This data describes a binding interaction between two proteins.

Residue-level contacts at the interface:
Residue Q96 in the first protein is in contact with residue T115 in the second protein (closest heavy-atom distance 4.2 Å).
Residue D105 in the first protein interacts with residue S81 in the second protein (closest heavy-atom distance 2.9 Å).
Residue L15 in the first protein is in contact with residue T19 in the second protein (closest heavy-atom distance 3.4 Å).
Residue V108 in the first protein interacts with residue R111 in the second protein (closest heavy-atom distance 3.6 Å).
Residue N146 in the first protein contacts residue A114 in the second protein (closest heavy-atom distance 3.3 Å).
Residue N92 in the first protein contacts residue S113 in the second protein (closest heavy-atom distance 3.3 Å).
Residue R11 in the first protein is in contact with residue I12 in the second protein (closest heavy-atom distance 3.5 Å).
Residue V103 in the first protein contacts residue S81 in the second protein (closest heavy-atom distance 4.0 Å).
Residue R11 in the first protein interacts with residue D13 in the second protein (closest heavy-atom distance 2.8 Å).
Residue F125 in the first protein is in contact with residue F77 in the second protein (closest heavy-atom distance 3.8 Å).
Residue D105 in the first protein is in contact with residue L121 in the second protein (closest heavy-atom distance 3.5 Å).
Residue L107 in the first protein contacts residue L121 in the second protein (closest heavy-atom distance 3.4 Å).
Residue N92 in the first protein is in contact with residue N112 in the second protein (closest heavy-atom distance 3.3 Å).
Residue D129 in the first protein is in contact with residue R21 in the second protein (closest heavy-atom distance 3.1 Å).
Residue S127 in the first protein contacts residue E160 in the second protein (closest heavy-atom distance 2.6 Å).
Residue S127 in the first protein contacts residue E25 in the second protein (closest heavy-atom distance 3.8 Å).
Residue V128 in the first protein contacts residue R21 in the second protein (closest heavy-atom distance 2.8 Å).
Residue K74 in the first protein contacts residue R21 in the second protein (closest heavy-atom distance 3.5 Å).
Residue T124 in the first protein interacts with residue K79 in the second protein (closest heavy-atom distance 3.8 Å).
Residue R11 in the first protein contacts residue E16 in the second protein (closest heavy-atom distance 2.9 Å).
Residue S110 in the first protein contacts residue S110 in the second protein (closest heavy-atom distance 3.3 Å).
Residue D129 in the first protein is in contact with residue K23 in the second protein (closest heavy-atom distance 2.8 Å).
Residue T106 in the first protein interacts with residue T117 in the second protein (closest heavy-atom distance 4.0 Å).
Residue T124 in the first protein interacts with residue L121 in the second protein (closest heavy-atom distance 3.7 Å).
Residue F126 in the first protein interacts with residue K79 in the second protein (closest heavy-atom distance 3.6 Å).
Residue D129 in the first protein contacts residue E25 in the second protein (closest heavy-atom distance 4.1 Å).
Residue N146 in the first protein contacts residue T115 in the second protein (closest heavy-atom distance 4.0 Å).
Residue F125 in the first protein interacts with residue F78 in the second protein (closest heavy-atom distance 3.4 Å).
Residue V103 in the first protein contacts residue V27 in the second protein (closest heavy-atom distance 3.8 Å).
Residue F77 in the first protein contacts residue F77 in the second protein (closest heavy-atom distance 3.6 Å).
Residue V103 in the first protein contacts residue T154 in the second protein (closest heavy-atom distance 3.7 Å).
Residue N112 in the first protein contacts residue N112 in the second protein (closest heavy-atom distance 4.2 Å).
Residue F125 in the first protein contacts residue K79 in the second protein (closest heavy-atom distance 2.8 Å).
Residue L15 in the first protein is in contact with residue I12 in the second protein (closest heavy-atom distance 4.0 Å).
Residue F7 in the first protein contacts residue S9 in the second protein (closest heavy-atom distance 3.7 Å).
Residue T106 in the first protein is in contact with residue L121 in the second protein (closest heavy-atom distance 3.3 Å).
Residue T106 in the first protein contacts residue I120 in the second protein (closest heavy-atom distance 4.0 Å).
Residue Q96 in the first protein is in contact with residue T117 in the second protein (closest heavy-atom distance 3.6 Å).
Residue D105 in the first protein is in contact with residue K156 in the second protein (closest heavy-atom distance 2.8 Å).
Residue T106 in the first protein interacts with residue N119 in the second protein (closest heavy-atom distance 3.6 Å).
Residue R111 in the first protein interacts with residue N112 in the second protein (closest heavy-atom distance 3.2 Å).
Residue L15 in the first protein contacts residue E16 in the second protein (closest heavy-atom distance 3.9 Å).
Residue N73 in the first protein is in contact with residue R21 in the second protein (closest heavy-atom distance 3.8 Å).
Residue I12 in the first protein contacts residue I12 in the second protein (closest heavy-atom distance 4.0 Å).
Residue S110 in the first protein interacts with residue R111 in the second protein (closest heavy-atom distance 3.6 Å).
Residue T75 in the first protein is in contact with residue R21 in the second protein (closest heavy-atom distance 3.0 Å).
Residue S127 in the first protein is in contact with residue K23 in the second protein (closest heavy-atom distance 2.8 Å).
Residue D105 in the first protein interacts with residue K79 in the second protein (closest heavy-atom distance 2.8 Å).
Residue R93 in the first protein contacts residue A114 in the second protein (closest heavy-atom distance 3.9 Å).
Residue F7 in the first protein interacts with residue I12 in the second protein (closest heavy-atom distance 4.0 Å).
Residue V103 in the first protein contacts residue K156 in the second protein (closest heavy-atom distance 3.0 Å).
Residue F125 in the first protein contacts residue E160 in the second protein (closest heavy-atom distance 4.1 Å).
Residue S110 in the first protein is in contact with residue N112 in the second protein (closest heavy-atom distance 3.5 Å).
Residue S127 in the first protein interacts with residue R21 in the second protein (closest heavy-atom distance 3.3 Å).
Residue S94 in the first protein contacts residue T115 in the second protein (closest heavy-atom distance 2.7 Å).
Residue T75 in the first protein is in contact with residue E160 in the second protein (closest heavy-atom distance 2.6 Å).
Residue T19 in the first protein interacts with residue T19 in the second protein (closest heavy-atom distance 3.7 Å).
Residue P104 in the first protein interacts with residue S81 in the second protein (closest heavy-atom distance 3.3 Å).
Residue N92 in the first protein is in contact with residue A114 in the second protein (closest heavy-atom distance 3.6 Å).
Residue L15 in the first protein contacts residue L15 in the second protein (closest heavy-atom distance 3.7 Å).

Sequence of the first protein:
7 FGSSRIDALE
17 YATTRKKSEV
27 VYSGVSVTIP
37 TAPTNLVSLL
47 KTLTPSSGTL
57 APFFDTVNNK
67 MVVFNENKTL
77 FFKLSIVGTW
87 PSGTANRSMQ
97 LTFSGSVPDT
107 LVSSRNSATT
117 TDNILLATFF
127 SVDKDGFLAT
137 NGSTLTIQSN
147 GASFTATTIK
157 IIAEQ

Sequence of the second protein:
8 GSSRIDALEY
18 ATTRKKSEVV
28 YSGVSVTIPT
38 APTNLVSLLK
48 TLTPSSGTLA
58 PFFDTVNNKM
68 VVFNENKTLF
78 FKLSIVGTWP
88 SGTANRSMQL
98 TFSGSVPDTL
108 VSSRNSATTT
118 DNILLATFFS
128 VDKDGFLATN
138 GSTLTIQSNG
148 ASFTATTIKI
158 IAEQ